Contacts between the two chains:
Residue L84 in protein 1 interacts with residue L4 in protein 2 (closest heavy-atom distance 3.5 Å).
Residue V44 in protein 1 is in contact with residue L11 in protein 2 (closest heavy-atom distance 4.1 Å).
Residue L84 in protein 1 is in contact with residue L7 in protein 2 (closest heavy-atom distance 4.0 Å).
Residue R92 in protein 1 contacts residue R13 in protein 2 (closest heavy-atom distance 4.6 Å).
Residue R52 in protein 1 interacts with residue M1 in protein 2 (closest heavy-atom distance 3.9 Å).
Residue D59 in protein 1 contacts residue M1 in protein 2 (closest heavy-atom distance 3.6 Å).
Residue A85 in protein 1 is in contact with residue L7 in protein 2 (closest heavy-atom distance 4.0 Å).
Residue G48 in protein 1 contacts residue L4 in protein 2 (closest heavy-atom distance 4.9 Å).
Residue I55 in protein 1 contacts residue M1 in protein 2 (closest heavy-atom distance 3.7 Å).
Residue I88 in protein 1 interacts with residue L7 in protein 2 (closest heavy-atom distance 4.0 Å).
Residue L49 in protein 1 contacts residue L8 in protein 2 (closest heavy-atom distance 4.5 Å).
Residue N81 in protein 1 contacts residue L4 in protein 2 (closest heavy-atom distance 3.5 Å).
Residue R92 in protein 1 interacts with residue E10 in protein 2 (closest heavy-atom distance 3.2 Å).
Residue K45 in protein 1 interacts with residue L8 in protein 2 (closest heavy-atom distance 5.0 Å).
Residue R52 in protein 1 interacts with residue L4 in protein 2 (closest heavy-atom distance 3.4 Å).
Residue L84 in protein 1 contacts residue L8 in protein 2 (closest heavy-atom distance 4.0 Å).
Residue N81 in protein 1 contacts residue L7 in protein 2 (closest heavy-atom distance 3.7 Å).
Residue R52 in protein 1 contacts residue L8 in protein 2 (closest heavy-atom distance 3.7 Å).
Residue I88 in protein 1 is in contact with residue L11 in protein 2 (closest heavy-atom distance 3.6 Å).
Residue R52 in protein 1 is in contact with residue D5 in protein 2 (closest heavy-atom distance 3.1 Å).
Residue K45 in protein 1 is in contact with residue L11 in protein 2 (closest heavy-atom distance 3.7 Å).
Residue G56 in protein 1 is in contact with residue M1 in protein 2 (closest heavy-atom distance 3.5 Å).
Residue L51 in protein 1 is in contact with residue L4 in protein 2 (closest heavy-atom distance 4.0 Å).
Residue I55 in protein 1 contacts residue L4 in protein 2 (closest heavy-atom distance 3.6 Å).
Residue M91 in protein 1 contacts residue L11 in protein 2 (closest heavy-atom distance 4.3 Å).
Residue V41 in protein 1 is in contact with residue L11 in protein 2 (closest heavy-atom distance 3.6 Å).
Residue N81 in protein 1 contacts residue E3 in protein 2 (closest heavy-atom distance 4.0 Å).
Residue G48 in protein 1 interacts with residue L8 in protein 2 (closest heavy-atom distance 4.1 Å).

Sequence of protein 1:
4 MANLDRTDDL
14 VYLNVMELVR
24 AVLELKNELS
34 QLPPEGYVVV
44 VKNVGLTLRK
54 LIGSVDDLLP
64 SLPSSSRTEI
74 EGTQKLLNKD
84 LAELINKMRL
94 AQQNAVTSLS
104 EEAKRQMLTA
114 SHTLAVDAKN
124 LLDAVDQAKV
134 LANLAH

These two protein chains interact to form a complex.

Sequence of protein 2:
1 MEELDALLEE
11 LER